Sequence of protein 1:
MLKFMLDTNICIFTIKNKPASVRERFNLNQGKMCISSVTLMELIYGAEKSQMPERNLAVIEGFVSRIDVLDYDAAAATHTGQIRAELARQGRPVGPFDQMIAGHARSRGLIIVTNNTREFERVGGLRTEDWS

Interface contacts:
Residue Q51 in protein 1 is in contact with residue D65 in protein 2 (closest heavy-atom distance 2.8 Å).
Residue R66 in protein 1 is in contact with residue W56 in protein 2 (closest heavy-atom distance 3.7 Å).
Residue N56 in protein 1 is in contact with residue V62 in protein 2 (closest heavy-atom distance 3.1 Å).
Residue F26 in protein 1 contacts residue W53 in protein 2 (closest heavy-atom distance 3.5 Å).
Residue G46 in protein 1 interacts with residue M67 in protein 2 (closest heavy-atom distance 3.5 Å).
Residue Y45 in protein 1 interacts with residue E71 in protein 2 (closest heavy-atom distance 2.1 Å).
Residue Q30 in protein 1 interacts with residue T52 in protein 2 (closest heavy-atom distance 3.8 Å).
Residue R23 in protein 1 is in contact with residue F57 in protein 2 (closest heavy-atom distance 3.4 Å).
Residue R23 in protein 1 contacts residue D54 in protein 2 (closest heavy-atom distance 3.4 Å).
Residue N27 in protein 1 contacts residue E51 in protein 2 (closest heavy-atom distance 3.4 Å).
Residue N56 in protein 1 is in contact with residue S63 in protein 2 (closest heavy-atom distance 3.0 Å).
Residue S65 in protein 1 is in contact with residue A39 in protein 2 (closest heavy-atom distance 3.3 Å).
Residue K16 in protein 1 is in contact with residue T64 in protein 2 (closest heavy-atom distance 3.0 Å).
Residue I15 in protein 1 contacts residue V62 in protein 2 (closest heavy-atom distance 3.5 Å).
Residue D98 in protein 1 interacts with residue R70 in protein 2 (closest heavy-atom distance 2.9 Å).
Residue R66 in protein 1 interacts with residue E55 in protein 2 (closest heavy-atom distance 2.9 Å).
Residue K18 in protein 1 interacts with residue F57 in protein 2 (closest heavy-atom distance 3.3 Å).
Residue F97 in protein 1 interacts with residue R70 in protein 2 (closest heavy-atom distance 3.5 Å).
Residue K16 in protein 1 interacts with residue F66 in protein 2 (closest heavy-atom distance 2.9 Å).
Residue R55 in protein 1 is in contact with residue S61 in protein 2 (closest heavy-atom distance 2.9 Å).
Residue Q30 in protein 1 is in contact with residue W53 in protein 2 (closest heavy-atom distance 2.9 Å).
Residue V59 in protein 1 is in contact with residue V62 in protein 2 (closest heavy-atom distance 3.7 Å).
Residue R55 in protein 1 is in contact with residue S63 in protein 2 (closest heavy-atom distance 3.5 Å).
Residue K18 in protein 1 is in contact with residue G59 in protein 2 (closest heavy-atom distance 2.7 Å).
Residue Y45 in protein 1 contacts residue R70 in protein 2 (closest heavy-atom distance 3.7 Å).
Residue R66 in protein 1 contacts residue T52 in protein 2 (closest heavy-atom distance 3.0 Å).
Residue R55 in protein 1 contacts residue V62 in protein 2 (closest heavy-atom distance 3.5 Å).
Residue G46 in protein 1 interacts with residue F66 in protein 2 (closest heavy-atom distance 3.7 Å).
Residue S65 in protein 1 interacts with residue V40 in protein 2 (closest heavy-atom distance 3.7 Å).
Residue E42 in protein 1 contacts residue M67 in protein 2 (closest heavy-atom distance 3.8 Å).
Residue Q30 in protein 1 is in contact with residue E36 in protein 2 (closest heavy-atom distance 3.3 Å).
Residue G95 in protein 1 interacts with residue Q72 in protein 2 (closest heavy-atom distance 3.0 Å).
Residue I12 in protein 1 is in contact with residue M67 in protein 2 (closest heavy-atom distance 3.8 Å).
Residue K16 in protein 1 interacts with residue D68 in protein 2 (closest heavy-atom distance 3.0 Å).
Residue V59 in protein 1 interacts with residue W56 in protein 2 (closest heavy-atom distance 2.9 Å).
Residue P96 in protein 1 is in contact with residue Q72 in protein 2 (closest heavy-atom distance 3.2 Å).
Residue N9 in protein 1 contacts residue R70 in protein 2 (closest heavy-atom distance 3.5 Å).
Residue P96 in protein 1 is in contact with residue P73 in protein 2 (closest heavy-atom distance 3.1 Å).
Residue G62 in protein 1 is in contact with residue W56 in protein 2 (closest heavy-atom distance 3.7 Å).
Residue K49 in protein 1 contacts residue E71 in protein 2 (closest heavy-atom distance 3.2 Å).
Residue R66 in protein 1 contacts residue I38 in protein 2 (closest heavy-atom distance 3.4 Å).
Residue P19 in protein 1 is in contact with residue F57 in protein 2 (closest heavy-atom distance 3.4 Å).
Residue F63 in protein 1 is in contact with residue W53 in protein 2 (closest heavy-atom distance 3.7 Å).
Residue F97 in protein 1 is in contact with residue Q72 in protein 2 (closest heavy-atom distance 2.8 Å).
Residue T8 in protein 1 is in contact with residue R70 in protein 2 (closest heavy-atom distance 3.8 Å).
Residue S50 in protein 1 contacts residue D65 in protein 2 (closest heavy-atom distance 3.5 Å).
Residue E42 in protein 1 contacts residue R70 in protein 2 (closest heavy-atom distance 2.6 Å).
Residue F63 in protein 1 is in contact with residue W56 in protein 2 (closest heavy-atom distance 3.2 Å).
Residue K18 in protein 1 is in contact with residue H60 in protein 2 (closest heavy-atom distance 2.7 Å).
Residue N27 in protein 1 interacts with residue D54 in protein 2 (closest heavy-atom distance 2.9 Å).
Residue D98 in protein 1 contacts residue Q72 in protein 2 (closest heavy-atom distance 2.8 Å).
Residue A47 in protein 1 contacts residue F66 in protein 2 (closest heavy-atom distance 3.6 Å).
Residue N27 in protein 1 interacts with residue G50 in protein 2 (closest heavy-atom distance 3.3 Å).
Residue R66 in protein 1 is in contact with residue W53 in protein 2 (closest heavy-atom distance 3.5 Å).
Residue V59 in protein 1 contacts residue H60 in protein 2 (closest heavy-atom distance 3.4 Å).
Residue V59 in protein 1 contacts residue S61 in protein 2 (closest heavy-atom distance 3.6 Å).
Residue K18 in protein 1 contacts residue W56 in protein 2 (closest heavy-atom distance 2.9 Å).
Residue N27 in protein 1 interacts with residue T52 in protein 2 (closest heavy-atom distance 3.2 Å).
Residue N27 in protein 1 interacts with residue W53 in protein 2 (closest heavy-atom distance 2.9 Å).
Residue K49 in protein 1 contacts residue N69 in protein 2 (closest heavy-atom distance 2.9 Å).

Sequence of protein 2:
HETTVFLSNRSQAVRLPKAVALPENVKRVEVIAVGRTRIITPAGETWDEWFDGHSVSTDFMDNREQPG

This data describes a binding interaction between two proteins.